Sequence of chain A:
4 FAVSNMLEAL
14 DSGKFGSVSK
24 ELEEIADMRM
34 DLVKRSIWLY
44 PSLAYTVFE

Residue-level contacts at the interface:
Residue R76 in chain B contacts residue A5 in chain A (closest heavy-atom distance 4.7 Å).
Residue H130 in chain B interacts with residue L13 in chain A (closest heavy-atom distance 3.6 Å).
Residue R76 in chain B interacts with residue V6 in chain A (closest heavy-atom distance 4.8 Å).
Residue T132 in chain B is in contact with residue L13 in chain A (closest heavy-atom distance 3.4 Å).
Residue K133 in chain B is in contact with residue L10 in chain A (closest heavy-atom distance 4.2 Å).
Residue L140 in chain B is in contact with residue V6 in chain A (closest heavy-atom distance 4.2 Å).
Residue K133 in chain B interacts with residue L13 in chain A (closest heavy-atom distance 3.6 Å).
Residue A136 in chain B is in contact with residue V6 in chain A (closest heavy-atom distance 4.5 Å).

This data describes a binding interaction between two proteins.

Sequence of chain B:
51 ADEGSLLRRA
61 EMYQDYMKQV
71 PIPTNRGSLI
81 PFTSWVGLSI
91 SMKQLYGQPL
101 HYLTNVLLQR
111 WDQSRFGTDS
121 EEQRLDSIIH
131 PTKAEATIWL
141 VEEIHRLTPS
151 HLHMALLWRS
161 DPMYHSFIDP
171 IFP